These two protein chains interact to form a complex.

Interface contacts:
Residue Y582 in chain B is in contact with residue G38 in chain A (closest heavy-atom distance 3.5 Å).
Residue E583 in chain B is in contact with residue I39 in chain A (closest heavy-atom distance 3.5 Å).
Residue E583 in chain B contacts residue G38 in chain A (closest heavy-atom distance 5.0 Å).
Residue Y582 in chain B is in contact with residue I39 in chain A (closest heavy-atom distance 3.6 Å).
Residue L215 in chain B is in contact with residue Q59 in chain A (closest heavy-atom distance 4.2 Å).
Residue F586 in chain B interacts with residue I39 in chain A (closest heavy-atom distance 3.5 Å).
Residue F586 in chain B is in contact with residue F40 in chain A (closest heavy-atom distance 3.3 Å).

Sequence of chain A:
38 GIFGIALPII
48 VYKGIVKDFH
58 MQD

Sequence of chain B:
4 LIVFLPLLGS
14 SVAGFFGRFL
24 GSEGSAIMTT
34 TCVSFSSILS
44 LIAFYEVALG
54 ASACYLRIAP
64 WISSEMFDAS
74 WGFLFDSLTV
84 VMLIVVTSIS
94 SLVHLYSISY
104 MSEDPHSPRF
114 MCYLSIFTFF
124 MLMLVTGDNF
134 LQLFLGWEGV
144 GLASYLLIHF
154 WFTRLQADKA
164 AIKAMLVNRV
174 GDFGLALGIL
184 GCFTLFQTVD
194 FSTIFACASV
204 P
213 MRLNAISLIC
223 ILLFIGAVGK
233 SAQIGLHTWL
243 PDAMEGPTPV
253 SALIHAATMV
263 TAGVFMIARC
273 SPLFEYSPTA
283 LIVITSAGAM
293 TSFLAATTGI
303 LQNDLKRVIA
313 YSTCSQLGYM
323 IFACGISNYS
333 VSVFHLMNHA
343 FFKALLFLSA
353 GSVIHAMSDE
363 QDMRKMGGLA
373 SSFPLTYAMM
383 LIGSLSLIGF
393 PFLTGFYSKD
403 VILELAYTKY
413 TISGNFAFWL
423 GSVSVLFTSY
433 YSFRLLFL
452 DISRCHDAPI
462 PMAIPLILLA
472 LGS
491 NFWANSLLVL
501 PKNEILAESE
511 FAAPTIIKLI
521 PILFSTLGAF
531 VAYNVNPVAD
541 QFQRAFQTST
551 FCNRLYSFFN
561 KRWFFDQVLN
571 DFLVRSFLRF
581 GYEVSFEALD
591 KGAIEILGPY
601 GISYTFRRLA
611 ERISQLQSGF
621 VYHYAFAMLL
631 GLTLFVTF